Residue-level contacts at the interface:
Residue A88 in protein 1 contacts residue I12 in protein 2 (closest heavy-atom distance 3.8 Å).
Residue F141 in protein 1 is in contact with residue F16 in protein 2 (closest heavy-atom distance 4.1 Å).
Residue E114 in protein 1 interacts with residue Q13 in protein 2 (closest heavy-atom distance 2.8 Å).
Residue E120 in protein 1 interacts with residue F16 in protein 2 (closest heavy-atom distance 3.2 Å).
Residue L112 in protein 1 is in contact with residue E6 in protein 2 (closest heavy-atom distance 3.8 Å).
Residue L112 in protein 1 interacts with residue Q13 in protein 2 (closest heavy-atom distance 3.5 Å).
Residue I85 in protein 1 is in contact with residue I12 in protein 2 (closest heavy-atom distance 4.4 Å).
Residue M145 in protein 1 interacts with residue I12 in protein 2 (closest heavy-atom distance 4.3 Å).
Residue G113 in protein 1 is in contact with residue M10 in protein 2 (closest heavy-atom distance 3.6 Å).
Residue G113 in protein 1 is in contact with residue Q13 in protein 2 (closest heavy-atom distance 4.4 Å).
Residue E84 in protein 1 is in contact with residue V11 in protein 2 (closest heavy-atom distance 4.0 Å).
Residue G113 in protein 1 is in contact with residue E6 in protein 2 (closest heavy-atom distance 3.5 Å).
Residue V108 in protein 1 interacts with residue Q13 in protein 2 (closest heavy-atom distance 4.7 Å).
Residue D80 in protein 1 contacts residue A15 in protein 2 (closest heavy-atom distance 3.5 Å).
Residue E123 in protein 1 interacts with residue F16 in protein 2 (closest heavy-atom distance 3.8 Å).
Residue F92 in protein 1 contacts residue S8 in protein 2 (closest heavy-atom distance 3.4 Å).
Residue D80 in protein 1 is in contact with residue V11 in protein 2 (closest heavy-atom distance 3.9 Å).
Residue E114 in protein 1 contacts residue R17 in protein 2 (closest heavy-atom distance 2.8 Å).
Residue M124 in protein 1 contacts residue Q13 in protein 2 (closest heavy-atom distance 4.7 Å).
Residue L112 in protein 1 interacts with residue E5 in protein 2 (closest heavy-atom distance 4.0 Å).
Residue M145 in protein 1 is in contact with residue H19 in protein 2 (closest heavy-atom distance 3.6 Å).
Residue M145 in protein 1 is in contact with residue R18 in protein 2 (closest heavy-atom distance 4.7 Å).
Residue E114 in protein 1 is in contact with residue M10 in protein 2 (closest heavy-atom distance 3.8 Å).
Residue L116 in protein 1 contacts residue Q13 in protein 2 (closest heavy-atom distance 3.9 Å).
Residue T79 in protein 1 is in contact with residue R14 in protein 2 (closest heavy-atom distance 3.3 Å).
Residue L116 in protein 1 interacts with residue R17 in protein 2 (closest heavy-atom distance 3.6 Å).
Residue M109 in protein 1 contacts residue I12 in protein 2 (closest heavy-atom distance 3.8 Å).
Residue E127 in protein 1 contacts residue R23 in protein 2 (closest heavy-atom distance 4.4 Å).
Residue A88 in protein 1 contacts residue S8 in protein 2 (closest heavy-atom distance 3.5 Å).
Residue F92 in protein 1 contacts residue I12 in protein 2 (closest heavy-atom distance 3.8 Å).
Residue K115 in protein 1 interacts with residue Q13 in protein 2 (closest heavy-atom distance 4.9 Å).
Residue V91 in protein 1 contacts residue S8 in protein 2 (closest heavy-atom distance 4.4 Å).
Residue F89 in protein 1 contacts residue I12 in protein 2 (closest heavy-atom distance 3.5 Å).
Residue L116 in protein 1 interacts with residue F16 in protein 2 (closest heavy-atom distance 4.8 Å).
Residue G113 in protein 1 is in contact with residue A9 in protein 2 (closest heavy-atom distance 3.9 Å).
Residue M124 in protein 1 interacts with residue F16 in protein 2 (closest heavy-atom distance 3.3 Å).
Residue E123 in protein 1 is in contact with residue R23 in protein 2 (closest heavy-atom distance 2.8 Å).
Residue M145 in protein 1 contacts residue A15 in protein 2 (closest heavy-atom distance 3.9 Å).
Residue M109 in protein 1 contacts residue Q13 in protein 2 (closest heavy-atom distance 3.2 Å).
Residue F92 in protein 1 contacts residue E5 in protein 2 (closest heavy-atom distance 3.4 Å).
Residue D78 in protein 1 interacts with residue R14 in protein 2 (closest heavy-atom distance 2.9 Å).
Residue E120 in protein 1 is in contact with residue R17 in protein 2 (closest heavy-atom distance 2.8 Å).
Residue M124 in protein 1 is in contact with residue I12 in protein 2 (closest heavy-atom distance 4.0 Å).
Residue I85 in protein 1 interacts with residue V11 in protein 2 (closest heavy-atom distance 3.8 Å).
Residue M109 in protein 1 interacts with residue A9 in protein 2 (closest heavy-atom distance 3.6 Å).
Residue M145 in protein 1 is in contact with residue F16 in protein 2 (closest heavy-atom distance 3.7 Å).
Residue A88 in protein 1 interacts with residue V11 in protein 2 (closest heavy-atom distance 4.5 Å).
Residue T117 in protein 1 contacts residue R17 in protein 2 (closest heavy-atom distance 4.2 Å).
Residue G113 in protein 1 is in contact with residue E5 in protein 2 (closest heavy-atom distance 5.0 Å).
Residue E120 in protein 1 interacts with residue L20 in protein 2 (closest heavy-atom distance 4.0 Å).
Residue D80 in protein 1 is in contact with residue R14 in protein 2 (closest heavy-atom distance 2.9 Å).
Residue F92 in protein 1 interacts with residue A9 in protein 2 (closest heavy-atom distance 3.8 Å).
Residue I85 in protein 1 is in contact with residue A15 in protein 2 (closest heavy-atom distance 3.6 Å).
Residue V108 in protein 1 is in contact with residue A9 in protein 2 (closest heavy-atom distance 3.4 Å).
Residue L112 in protein 1 is in contact with residue A9 in protein 2 (closest heavy-atom distance 3.8 Å).
Residue D80 in protein 1 contacts residue R18 in protein 2 (closest heavy-atom distance 4.7 Å).
Residue M144 in protein 1 contacts residue H19 in protein 2 (closest heavy-atom distance 3.1 Å).

Sequence of protein 1:
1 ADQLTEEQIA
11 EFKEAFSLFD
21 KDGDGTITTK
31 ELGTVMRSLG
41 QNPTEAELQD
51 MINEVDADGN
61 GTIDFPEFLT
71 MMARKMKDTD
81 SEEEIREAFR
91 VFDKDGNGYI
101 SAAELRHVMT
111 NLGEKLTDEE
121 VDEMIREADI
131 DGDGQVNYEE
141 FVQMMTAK

Sequence of protein 2:
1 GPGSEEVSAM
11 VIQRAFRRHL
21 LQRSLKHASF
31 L

These two protein chains interact to form a complex.